Sequence of protein 2:
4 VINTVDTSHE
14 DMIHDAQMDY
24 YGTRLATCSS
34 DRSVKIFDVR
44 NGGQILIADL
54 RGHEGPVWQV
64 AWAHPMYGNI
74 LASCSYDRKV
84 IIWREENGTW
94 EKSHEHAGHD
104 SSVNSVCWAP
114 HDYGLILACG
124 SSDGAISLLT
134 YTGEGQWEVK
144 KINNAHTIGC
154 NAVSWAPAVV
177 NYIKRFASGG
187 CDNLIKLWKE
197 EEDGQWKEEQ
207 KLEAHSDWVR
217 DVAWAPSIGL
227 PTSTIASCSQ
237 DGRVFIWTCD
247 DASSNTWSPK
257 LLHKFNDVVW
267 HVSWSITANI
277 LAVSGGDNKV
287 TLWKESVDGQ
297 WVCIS

Sequence of protein 1:
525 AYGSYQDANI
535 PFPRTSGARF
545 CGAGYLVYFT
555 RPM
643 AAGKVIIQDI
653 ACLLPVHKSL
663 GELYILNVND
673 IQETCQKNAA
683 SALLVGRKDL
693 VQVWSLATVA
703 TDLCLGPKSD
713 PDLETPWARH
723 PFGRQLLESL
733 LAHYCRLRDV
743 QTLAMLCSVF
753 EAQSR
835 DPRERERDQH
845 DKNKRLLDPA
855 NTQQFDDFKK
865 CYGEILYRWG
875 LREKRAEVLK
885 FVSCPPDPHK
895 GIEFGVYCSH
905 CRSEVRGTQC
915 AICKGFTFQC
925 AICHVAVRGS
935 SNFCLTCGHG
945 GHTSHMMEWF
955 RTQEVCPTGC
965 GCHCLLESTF

The following describes two proteins that form a bound complex.

Contacts between the two chains:
Residue R538 in protein 1 interacts with residue H17 in protein 2 (closest heavy-atom distance 2.9 Å).
Residue F536 in protein 1 interacts with residue R216 in protein 2 (closest heavy-atom distance 2.8 Å).
Residue N533 in protein 1 interacts with residue I151 in protein 2 (closest heavy-atom distance 3.5 Å).
Residue A644 in protein 1 contacts residue D14 in protein 2 (closest heavy-atom distance 3.2 Å).
Residue A542 in protein 1 interacts with residue S280 in protein 2 (closest heavy-atom distance 3.6 Å).
Residue G541 in protein 1 contacts residue S280 in protein 2 (closest heavy-atom distance 3.6 Å).
Residue Y526 in protein 1 contacts residue P59 in protein 2 (closest heavy-atom distance 3.5 Å).
Residue F553 in protein 1 is in contact with residue H17 in protein 2 (closest heavy-atom distance 3.4 Å).
Residue R543 in protein 1 is in contact with residue H267 in protein 2 (closest heavy-atom distance 3.5 Å).
Residue Y549 in protein 1 is in contact with residue M21 in protein 2 (closest heavy-atom distance 3.6 Å).
Residue I649 in protein 1 is in contact with residue I5 in protein 2 (closest heavy-atom distance 3.7 Å).
Residue F544 in protein 1 interacts with residue S269 in protein 2 (closest heavy-atom distance 3.4 Å).
Residue V551 in protein 1 is in contact with residue M21 in protein 2 (closest heavy-atom distance 3.7 Å).
Residue V647 in protein 1 interacts with residue T10 in protein 2 (closest heavy-atom distance 3.7 Å).
Residue Q650 in protein 1 interacts with residue V4 in protein 2 (closest heavy-atom distance 3.7 Å).
Residue R538 in protein 1 interacts with residue H267 in protein 2 (closest heavy-atom distance 3.4 Å).
Residue V647 in protein 1 interacts with residue T7 in protein 2 (closest heavy-atom distance 3.5 Å).
Residue F862 in protein 1 contacts residue I224 in protein 2 (closest heavy-atom distance 3.1 Å).
Residue G645 in protein 1 is in contact with residue T10 in protein 2 (closest heavy-atom distance 3.6 Å).
Residue S540 in protein 1 is in contact with residue W266 in protein 2 (closest heavy-atom distance 3.1 Å).
Residue F544 in protein 1 is in contact with residue A278 in protein 2 (closest heavy-atom distance 3.5 Å).
Residue A542 in protein 1 contacts residue V286 in protein 2 (closest heavy-atom distance 3.7 Å).
Residue P537 in protein 1 is in contact with residue W61 in protein 2 (closest heavy-atom distance 3.5 Å).
Residue F544 in protein 1 is in contact with residue S271 in protein 2 (closest heavy-atom distance 3.7 Å).
Residue E868 in protein 1 interacts with residue Y23 in protein 2 (closest heavy-atom distance 3.0 Å).
Residue T554 in protein 1 interacts with residue N284 in protein 2 (closest heavy-atom distance 3.2 Å).
Residue P535 in protein 1 contacts residue R216 in protein 2 (closest heavy-atom distance 3.4 Å).
Residue R555 in protein 1 contacts residue N284 in protein 2 (closest heavy-atom distance 2.6 Å).
Residue D531 in protein 1 is in contact with residue Y79 in protein 2 (closest heavy-atom distance 3.1 Å).
Residue R872 in protein 1 interacts with residue Y23 in protein 2 (closest heavy-atom distance 3.0 Å).
Residue L656 in protein 1 contacts residue I272 in protein 2 (closest heavy-atom distance 3.7 Å).
Residue K646 in protein 1 interacts with residue V8 in protein 2 (closest heavy-atom distance 3.6 Å).
Residue F544 in protein 1 is in contact with residue W270 in protein 2 (closest heavy-atom distance 3.3 Å).
Residue Q858 in protein 1 interacts with residue G225 in protein 2 (closest heavy-atom distance 3.8 Å).
Residue V647 in protein 1 interacts with residue N6 in protein 2 (closest heavy-atom distance 3.7 Å).
Residue V647 in protein 1 interacts with residue V8 in protein 2 (closest heavy-atom distance 2.9 Å).
Residue Y871 in protein 1 contacts residue Y24 in protein 2 (closest heavy-atom distance 2.8 Å).
Residue L655 in protein 1 is in contact with residue I276 in protein 2 (closest heavy-atom distance 3.7 Å).
Residue T539 in protein 1 contacts residue W266 in protein 2 (closest heavy-atom distance 3.1 Å).
Residue I649 in protein 1 is in contact with residue M21 in protein 2 (closest heavy-atom distance 3.8 Å).
Residue C865 in protein 1 contacts residue S223 in protein 2 (closest heavy-atom distance 3.5 Å).
Residue I534 in protein 1 interacts with residue Y79 in protein 2 (closest heavy-atom distance 3.5 Å).
Residue C865 in protein 1 contacts residue I224 in protein 2 (closest heavy-atom distance 3.6 Å).
Residue C545 in protein 1 contacts residue M21 in protein 2 (closest heavy-atom distance 3.6 Å).
Residue R543 in protein 1 is in contact with residue Q20 in protein 2 (closest heavy-atom distance 3.8 Å).
Residue Y526 in protein 1 is in contact with residue Y79 in protein 2 (closest heavy-atom distance 3.5 Å).
Residue F553 in protein 1 interacts with residue I16 in protein 2 (closest heavy-atom distance 3.5 Å).
Residue P657 in protein 1 contacts residue N275 in protein 2 (closest heavy-atom distance 3.7 Å).
Residue Q650 in protein 1 contacts residue I5 in protein 2 (closest heavy-atom distance 3.5 Å).
Residue R543 in protein 1 interacts with residue D18 in protein 2 (closest heavy-atom distance 2.8 Å).
Residue R740 in protein 1 is in contact with residue T273 in protein 2 (closest heavy-atom distance 3.4 Å).
Residue S540 in protein 1 interacts with residue G281 in protein 2 (closest heavy-atom distance 3.1 Å).
Residue A532 in protein 1 interacts with residue W214 in protein 2 (closest heavy-atom distance 3.3 Å).
Residue I648 in protein 1 is in contact with residue N6 in protein 2 (closest heavy-atom distance 3.5 Å).
Residue K646 in protein 1 interacts with residue T7 in protein 2 (closest heavy-atom distance 3.6 Å).
Residue Y526 in protein 1 interacts with residue W61 in protein 2 (closest heavy-atom distance 3.6 Å).
Residue C545 in protein 1 is in contact with residue Q20 in protein 2 (closest heavy-atom distance 3.7 Å).
Residue K646 in protein 1 is in contact with residue D9 in protein 2 (closest heavy-atom distance 3.2 Å).
Residue I649 in protein 1 interacts with residue N6 in protein 2 (closest heavy-atom distance 2.9 Å).
Residue D651 in protein 1 contacts residue V4 in protein 2 (closest heavy-atom distance 3.8 Å).